Sequence of protein 2:
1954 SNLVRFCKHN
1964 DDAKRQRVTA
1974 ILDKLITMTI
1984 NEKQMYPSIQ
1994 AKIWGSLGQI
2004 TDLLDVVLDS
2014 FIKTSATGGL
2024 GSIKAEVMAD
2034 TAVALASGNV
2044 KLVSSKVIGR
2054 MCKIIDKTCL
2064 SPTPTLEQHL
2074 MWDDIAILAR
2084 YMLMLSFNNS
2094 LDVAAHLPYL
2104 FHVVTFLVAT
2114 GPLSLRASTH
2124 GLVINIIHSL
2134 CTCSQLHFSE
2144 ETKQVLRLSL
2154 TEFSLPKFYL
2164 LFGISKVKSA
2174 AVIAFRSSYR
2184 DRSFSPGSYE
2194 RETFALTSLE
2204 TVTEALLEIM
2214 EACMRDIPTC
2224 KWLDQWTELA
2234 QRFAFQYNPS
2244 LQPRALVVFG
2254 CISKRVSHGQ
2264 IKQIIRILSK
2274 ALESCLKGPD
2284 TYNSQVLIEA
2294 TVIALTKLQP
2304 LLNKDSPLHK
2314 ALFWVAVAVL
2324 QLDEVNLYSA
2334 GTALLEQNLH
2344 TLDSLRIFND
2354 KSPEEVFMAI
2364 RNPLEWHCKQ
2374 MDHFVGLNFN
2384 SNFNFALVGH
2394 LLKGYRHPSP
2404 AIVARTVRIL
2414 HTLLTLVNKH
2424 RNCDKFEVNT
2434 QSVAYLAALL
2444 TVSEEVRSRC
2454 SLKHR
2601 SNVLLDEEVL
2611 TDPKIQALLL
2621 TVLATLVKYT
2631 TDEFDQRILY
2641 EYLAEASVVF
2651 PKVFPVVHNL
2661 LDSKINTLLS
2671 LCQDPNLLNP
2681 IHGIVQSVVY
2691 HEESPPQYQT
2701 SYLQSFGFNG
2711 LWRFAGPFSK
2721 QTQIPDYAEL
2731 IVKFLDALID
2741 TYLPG

Interface contacts:
Residue T1541 in protein 1 interacts with residue T2154 in protein 2 (closest heavy-atom distance 4.0 Å).
Residue T1541 in protein 1 is in contact with residue L2151 in protein 2 (closest heavy-atom distance 4.1 Å).
Residue E1940 in protein 1 interacts with residue Q1987 in protein 2 (closest heavy-atom distance 4.0 Å).
Residue D1537 in protein 1 is in contact with residue K2160 in protein 2 (closest heavy-atom distance 3.7 Å).
Residue T1895 in protein 1 interacts with residue L2153 in protein 2 (closest heavy-atom distance 3.7 Å).
Residue E1940 in protein 1 contacts residue P1990 in protein 2 (closest heavy-atom distance 3.4 Å).
Residue L1893 in protein 1 interacts with residue R2150 in protein 2 (closest heavy-atom distance 4.4 Å).
Residue D1527 in protein 1 contacts residue A2407 in protein 2 (closest heavy-atom distance 3.5 Å).
Residue E1940 in protein 1 interacts with residue R2183 in protein 2 (closest heavy-atom distance 2.7 Å).
Residue E1947 in protein 1 is in contact with residue A1994 in protein 2 (closest heavy-atom distance 4.2 Å).
Residue N1904 in protein 1 contacts residue F2090 in protein 2 (closest heavy-atom distance 4.3 Å).
Residue A1544 in protein 1 interacts with residue L2158 in protein 2 (closest heavy-atom distance 3.9 Å).
Residue N1903 in protein 1 is in contact with residue V2036 in protein 2 (closest heavy-atom distance 4.2 Å).
Residue L1944 in protein 1 interacts with residue P1990 in protein 2 (closest heavy-atom distance 4.4 Å).
Residue L1906 in protein 1 contacts residue A2037 in protein 2 (closest heavy-atom distance 3.7 Å).
Residue S1896 in protein 1 contacts residue S2157 in protein 2 (closest heavy-atom distance 4.2 Å).
Residue P1901 in protein 1 contacts residue V2036 in protein 2 (closest heavy-atom distance 4.3 Å).
Residue E1947 in protein 1 interacts with residue S1991 in protein 2 (closest heavy-atom distance 3.9 Å).
Residue C1899 in protein 1 contacts residue F2178 in protein 2 (closest heavy-atom distance 3.7 Å).
Residue L1893 in protein 1 interacts with residue T2135 in protein 2 (closest heavy-atom distance 3.7 Å).
Residue A1902 in protein 1 interacts with residue D2033 in protein 2 (closest heavy-atom distance 4.1 Å).
Residue R1533 in protein 1 contacts residue E2155 in protein 2 (closest heavy-atom distance 4.4 Å).
Residue F1907 in protein 1 interacts with residue N2091 in protein 2 (closest heavy-atom distance 3.9 Å).
Residue I1939 in protein 1 is in contact with residue Q1987 in protein 2 (closest heavy-atom distance 4.2 Å).
Residue Q1891 in protein 1 contacts residue S2137 in protein 2 (closest heavy-atom distance 3.8 Å).
Residue I1900 in protein 1 interacts with residue F2090 in protein 2 (closest heavy-atom distance 4.3 Å).
Residue L1898 in protein 1 interacts with residue H2131 in protein 2 (closest heavy-atom distance 4.0 Å).
Residue C1899 in protein 1 interacts with residue G2124 in protein 2 (closest heavy-atom distance 3.9 Å).
Residue N1903 in protein 1 is in contact with residue A2037 in protein 2 (closest heavy-atom distance 4.1 Å).
Residue L1906 in protein 1 interacts with residue G1998 in protein 2 (closest heavy-atom distance 4.3 Å).
Residue Y1874 in protein 1 contacts residue H2131 in protein 2 (closest heavy-atom distance 3.7 Å).
Residue P1867 in protein 1 is in contact with residue F2178 in protein 2 (closest heavy-atom distance 4.1 Å).
Residue T1905 in protein 1 contacts residue P1990 in protein 2 (closest heavy-atom distance 3.1 Å).
Residue S1865 in protein 1 is in contact with residue S2180 in protein 2 (closest heavy-atom distance 4.0 Å).
Residue T1895 in protein 1 contacts residue H2131 in protein 2 (closest heavy-atom distance 3.8 Å).
Residue G1897 in protein 1 contacts residue I2127 in protein 2 (closest heavy-atom distance 4.4 Å).
Residue D1537 in protein 1 contacts residue E2155 in protein 2 (closest heavy-atom distance 4.3 Å).
Residue A1540 in protein 1 interacts with residue L2158 in protein 2 (closest heavy-atom distance 4.3 Å).
Residue C1899 in protein 1 is in contact with residue A2174 in protein 2 (closest heavy-atom distance 3.9 Å).
Residue L1898 in protein 1 interacts with residue I2127 in protein 2 (closest heavy-atom distance 4.3 Å).
Residue E1940 in protein 1 interacts with residue K1986 in protein 2 (closest heavy-atom distance 4.2 Å).
Residue Y1545 in protein 1 is in contact with residue T2154 in protein 2 (closest heavy-atom distance 3.7 Å).
Residue R1533 in protein 1 interacts with residue E2211 in protein 2 (closest heavy-atom distance 4.2 Å).
Residue C1899 in protein 1 interacts with residue N2128 in protein 2 (closest heavy-atom distance 3.5 Å).
Residue D1527 in protein 1 contacts residue R2411 in protein 2 (closest heavy-atom distance 2.4 Å).
Residue T1541 in protein 1 interacts with residue E2155 in protein 2 (closest heavy-atom distance 3.5 Å).
Residue L1898 in protein 1 contacts residue N2128 in protein 2 (closest heavy-atom distance 3.2 Å).
Residue T1541 in protein 1 is in contact with residue L2158 in protein 2 (closest heavy-atom distance 4.1 Å).
Residue H1943 in protein 1 contacts residue Q1987 in protein 2 (closest heavy-atom distance 3.7 Å).
Residue I1900 in protein 1 is in contact with residue F2178 in protein 2 (closest heavy-atom distance 3.2 Å).
Residue L1893 in protein 1 is in contact with residue H2131 in protein 2 (closest heavy-atom distance 3.5 Å).
Residue N1903 in protein 1 contacts residue D2033 in protein 2 (closest heavy-atom distance 3.7 Å).
Residue P1901 in protein 1 contacts residue F2090 in protein 2 (closest heavy-atom distance 3.5 Å).
Residue L1893 in protein 1 contacts residue C2134 in protein 2 (closest heavy-atom distance 3.8 Å).
Residue P1901 in protein 1 contacts residue M2087 in protein 2 (closest heavy-atom distance 3.4 Å).
Residue N1903 in protein 1 interacts with residue Y1989 in protein 2 (closest heavy-atom distance 3.8 Å).
Residue L1906 in protein 1 contacts residue S2040 in protein 2 (closest heavy-atom distance 4.3 Å).
Residue Y1874 in protein 1 contacts residue F2090 in protein 2 (closest heavy-atom distance 4.0 Å).
Residue Q1891 in protein 1 is in contact with residue T2135 in protein 2 (closest heavy-atom distance 3.9 Å).
Residue N1903 in protein 1 is in contact with residue Q1993 in protein 2 (closest heavy-atom distance 3.1 Å).

This data describes a binding interaction between two proteins.

Sequence of protein 1:
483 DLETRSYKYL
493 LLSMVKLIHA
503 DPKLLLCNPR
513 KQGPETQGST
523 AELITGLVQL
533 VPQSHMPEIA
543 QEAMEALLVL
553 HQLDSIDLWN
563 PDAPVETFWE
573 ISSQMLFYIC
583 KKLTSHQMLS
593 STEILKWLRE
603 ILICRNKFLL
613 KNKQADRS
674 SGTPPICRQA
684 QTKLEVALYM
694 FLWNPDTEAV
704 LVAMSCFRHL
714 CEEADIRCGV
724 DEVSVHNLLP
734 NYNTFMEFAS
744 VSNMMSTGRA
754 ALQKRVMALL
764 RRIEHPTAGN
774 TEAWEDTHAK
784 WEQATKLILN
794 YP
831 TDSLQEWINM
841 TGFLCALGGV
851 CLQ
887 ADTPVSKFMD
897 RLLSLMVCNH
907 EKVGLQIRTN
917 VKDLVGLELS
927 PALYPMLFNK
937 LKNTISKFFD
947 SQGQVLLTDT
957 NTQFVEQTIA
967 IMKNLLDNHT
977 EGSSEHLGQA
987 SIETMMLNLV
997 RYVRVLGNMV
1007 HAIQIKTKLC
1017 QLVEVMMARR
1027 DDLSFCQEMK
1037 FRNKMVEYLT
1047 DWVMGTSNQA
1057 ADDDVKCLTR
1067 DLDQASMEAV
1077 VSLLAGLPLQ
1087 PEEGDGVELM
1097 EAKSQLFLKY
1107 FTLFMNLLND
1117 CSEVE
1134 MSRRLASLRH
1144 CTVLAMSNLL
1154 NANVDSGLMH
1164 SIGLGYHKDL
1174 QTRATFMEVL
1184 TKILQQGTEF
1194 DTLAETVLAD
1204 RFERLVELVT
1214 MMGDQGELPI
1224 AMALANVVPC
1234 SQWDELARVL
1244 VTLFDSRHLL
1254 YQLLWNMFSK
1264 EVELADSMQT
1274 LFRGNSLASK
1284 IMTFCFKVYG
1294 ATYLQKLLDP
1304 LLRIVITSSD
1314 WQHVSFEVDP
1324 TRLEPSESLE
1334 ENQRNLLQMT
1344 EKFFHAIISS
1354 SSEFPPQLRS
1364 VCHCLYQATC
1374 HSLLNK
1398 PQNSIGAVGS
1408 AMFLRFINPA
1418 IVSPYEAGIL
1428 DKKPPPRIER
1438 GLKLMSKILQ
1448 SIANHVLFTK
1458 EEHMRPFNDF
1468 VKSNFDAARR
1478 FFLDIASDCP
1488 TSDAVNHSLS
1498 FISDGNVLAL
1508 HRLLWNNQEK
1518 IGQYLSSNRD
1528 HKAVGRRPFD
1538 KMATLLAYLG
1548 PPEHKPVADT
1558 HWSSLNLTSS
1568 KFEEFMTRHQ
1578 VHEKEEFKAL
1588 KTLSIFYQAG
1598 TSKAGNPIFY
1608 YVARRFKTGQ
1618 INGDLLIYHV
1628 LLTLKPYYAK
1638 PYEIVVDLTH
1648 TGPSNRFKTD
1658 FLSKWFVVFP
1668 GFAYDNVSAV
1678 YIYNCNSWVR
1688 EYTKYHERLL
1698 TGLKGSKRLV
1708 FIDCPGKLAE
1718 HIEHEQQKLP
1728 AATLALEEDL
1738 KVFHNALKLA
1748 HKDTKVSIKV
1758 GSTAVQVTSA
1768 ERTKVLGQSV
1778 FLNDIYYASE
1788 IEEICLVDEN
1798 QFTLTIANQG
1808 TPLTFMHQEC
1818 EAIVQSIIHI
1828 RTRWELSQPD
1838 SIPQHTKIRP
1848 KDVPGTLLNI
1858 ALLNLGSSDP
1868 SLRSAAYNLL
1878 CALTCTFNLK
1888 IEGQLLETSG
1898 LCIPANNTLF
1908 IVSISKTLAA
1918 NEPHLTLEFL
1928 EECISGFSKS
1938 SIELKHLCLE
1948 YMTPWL